Interface contacts:
Residue Y99 in protein 2 is in contact with residue Y1 in protein 1 (closest heavy-atom distance 4.8 Å).
Residue W73 in protein 2 is in contact with residue F9 in protein 1 (closest heavy-atom distance 4.1 Å).
Residue I124 in protein 2 contacts residue F9 in protein 1 (closest heavy-atom distance 3.6 Å).
Residue Q70 in protein 2 interacts with residue N3 in protein 1 (closest heavy-atom distance 3.2 Å).
Residue V76 in protein 2 interacts with residue N8 in protein 1 (closest heavy-atom distance 3.6 Å).
Residue Y155 in protein 2 contacts residue V4 in protein 1 (closest heavy-atom distance 2.5 Å).
Residue W73 in protein 2 contacts residue I6 in protein 1 (closest heavy-atom distance 4.1 Å).
Residue Y84 in protein 2 is in contact with residue F9 in protein 1 (closest heavy-atom distance 2.5 Å).
Residue A150 in protein 2 is in contact with residue H7 in protein 1 (closest heavy-atom distance 4.5 Å).
Residue Y156 in protein 2 interacts with residue N5 in protein 1 (closest heavy-atom distance 3.5 Å).
Residue Y123 in protein 2 interacts with residue F9 in protein 1 (closest heavy-atom distance 2.9 Å).
Residue Y99 in protein 2 interacts with residue P2 in protein 1 (closest heavy-atom distance 2.9 Å).
Residue Y159 in protein 2 contacts residue Y1 in protein 1 (closest heavy-atom distance 2.3 Å).
Residue K146 in protein 2 contacts residue N8 in protein 1 (closest heavy-atom distance 4.3 Å).
Residue W147 in protein 2 contacts residue F9 in protein 1 (closest heavy-atom distance 4.5 Å).
Residue Y7 in protein 2 interacts with residue P2 in protein 1 (closest heavy-atom distance 3.7 Å).
Residue W167 in protein 2 interacts with residue Y1 in protein 1 (closest heavy-atom distance 3.3 Å).
Residue G151 in protein 2 interacts with residue H7 in protein 1 (closest heavy-atom distance 3.2 Å).
Residue Y171 in protein 2 interacts with residue Y1 in protein 1 (closest heavy-atom distance 2.9 Å).
Residue W97 in protein 2 contacts residue N5 in protein 1 (closest heavy-atom distance 4.9 Å).
Residue F116 in protein 2 is in contact with residue F9 in protein 1 (closest heavy-atom distance 4.0 Å).
Residue W73 in protein 2 contacts residue H7 in protein 1 (closest heavy-atom distance 2.6 Å).
Residue N77 in protein 2 is in contact with residue F9 in protein 1 (closest heavy-atom distance 3.0 Å).
Residue L95 in protein 2 is in contact with residue F9 in protein 1 (closest heavy-atom distance 4.2 Å).
Residue Q70 in protein 2 contacts residue N5 in protein 1 (closest heavy-atom distance 2.6 Å).
Residue G69 in protein 2 contacts residue N5 in protein 1 (closest heavy-atom distance 4.4 Å).
Residue Y155 in protein 2 contacts residue I6 in protein 1 (closest heavy-atom distance 3.1 Å).
Residue Y155 in protein 2 interacts with residue H7 in protein 1 (closest heavy-atom distance 3.6 Å).
Residue W147 in protein 2 contacts residue N8 in protein 1 (closest heavy-atom distance 3.0 Å).
Residue N77 in protein 2 interacts with residue N8 in protein 1 (closest heavy-atom distance 3.1 Å).
Residue T80 in protein 2 is in contact with residue F9 in protein 1 (closest heavy-atom distance 3.4 Å).
Residue W147 in protein 2 contacts residue H7 in protein 1 (closest heavy-atom distance 3.4 Å).
Residue W73 in protein 2 interacts with residue N5 in protein 1 (closest heavy-atom distance 3.2 Å).
Residue Y45 in protein 2 interacts with residue P2 in protein 1 (closest heavy-atom distance 4.0 Å).
Residue I63 in protein 2 interacts with residue Y1 in protein 1 (closest heavy-atom distance 3.6 Å).
Residue Y159 in protein 2 contacts residue P2 in protein 1 (closest heavy-atom distance 3.9 Å).
Residue A152 in protein 2 is in contact with residue H7 in protein 1 (closest heavy-atom distance 3.5 Å).
Residue Y99 in protein 2 contacts residue N3 in protein 1 (closest heavy-atom distance 3.0 Å).
Residue Y156 in protein 2 interacts with residue H7 in protein 1 (closest heavy-atom distance 3.8 Å).
Residue Y155 in protein 2 is in contact with residue N3 in protein 1 (closest heavy-atom distance 3.7 Å).
Residue T143 in protein 2 is in contact with residue F9 in protein 1 (closest heavy-atom distance 2.6 Å).
Residue Y59 in protein 2 is in contact with residue Y1 in protein 1 (closest heavy-atom distance 3.1 Å).
Residue Y156 in protein 2 is in contact with residue N3 in protein 1 (closest heavy-atom distance 4.3 Å).
Residue E163 in protein 2 interacts with residue Y1 in protein 1 (closest heavy-atom distance 3.4 Å).
Residue I63 in protein 2 interacts with residue P2 in protein 1 (closest heavy-atom distance 3.1 Å).
Residue W73 in protein 2 is in contact with residue N8 in protein 1 (closest heavy-atom distance 3.7 Å).
Residue Y155 in protein 2 is in contact with residue N5 in protein 1 (closest heavy-atom distance 4.0 Å).
Residue Y7 in protein 2 is in contact with residue Y1 in protein 1 (closest heavy-atom distance 3.0 Å).
Residue R62 in protein 2 is in contact with residue Y1 in protein 1 (closest heavy-atom distance 3.2 Å).
Residue I66 in protein 2 interacts with residue P2 in protein 1 (closest heavy-atom distance 3.1 Å).
Residue E114 in protein 2 is in contact with residue N3 in protein 1 (closest heavy-atom distance 4.6 Å).
Residue E163 in protein 2 is in contact with residue P2 in protein 1 (closest heavy-atom distance 4.1 Å).
Residue L81 in protein 2 contacts residue F9 in protein 1 (closest heavy-atom distance 4.3 Å).
Residue W97 in protein 2 interacts with residue N3 in protein 1 (closest heavy-atom distance 3.8 Å).
Residue Q70 in protein 2 is in contact with residue V4 in protein 1 (closest heavy-atom distance 4.6 Å).
Residue I66 in protein 2 is in contact with residue V4 in protein 1 (closest heavy-atom distance 3.2 Å).
Residue Y159 in protein 2 contacts residue N3 in protein 1 (closest heavy-atom distance 3.7 Å).
Residue I66 in protein 2 is in contact with residue N3 in protein 1 (closest heavy-atom distance 4.1 Å).
Residue E9 in protein 2 is in contact with residue P2 in protein 1 (closest heavy-atom distance 4.9 Å).
Residue K146 in protein 2 is in contact with residue F9 in protein 1 (closest heavy-atom distance 4.4 Å).

This data describes a binding interaction between two proteins.

Sequence of protein 1:
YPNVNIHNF

Sequence of protein 2:
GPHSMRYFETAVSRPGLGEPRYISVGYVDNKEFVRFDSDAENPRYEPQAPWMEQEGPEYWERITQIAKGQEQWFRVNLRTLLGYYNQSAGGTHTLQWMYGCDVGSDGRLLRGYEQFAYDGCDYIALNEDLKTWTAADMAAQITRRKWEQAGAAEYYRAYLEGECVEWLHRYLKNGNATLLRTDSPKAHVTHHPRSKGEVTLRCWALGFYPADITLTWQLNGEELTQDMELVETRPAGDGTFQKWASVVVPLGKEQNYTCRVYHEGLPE